Sequence of chain B:
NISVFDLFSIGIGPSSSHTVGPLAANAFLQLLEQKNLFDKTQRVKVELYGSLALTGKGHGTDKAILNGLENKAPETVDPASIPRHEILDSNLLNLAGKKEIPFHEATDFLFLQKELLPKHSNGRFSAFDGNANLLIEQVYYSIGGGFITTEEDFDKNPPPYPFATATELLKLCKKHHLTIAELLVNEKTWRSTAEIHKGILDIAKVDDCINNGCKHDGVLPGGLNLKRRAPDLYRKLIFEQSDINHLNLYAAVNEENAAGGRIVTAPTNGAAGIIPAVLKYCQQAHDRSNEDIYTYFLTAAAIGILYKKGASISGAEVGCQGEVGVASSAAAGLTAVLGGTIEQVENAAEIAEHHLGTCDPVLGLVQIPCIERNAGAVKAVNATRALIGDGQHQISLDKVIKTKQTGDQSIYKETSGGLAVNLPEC

Interface contacts:
Residue L399 in chain A contacts residue L399 in chain B (closest heavy-atom distance 3.1 Å).
Residue V276 in chain A contacts residue H326 in chain B (closest heavy-atom distance 3.5 Å).
Residue I434 in chain A is in contact with residue N284 in chain B (closest heavy-atom distance 3.7 Å).
Residue V423 in chain A is in contact with residue N427 in chain B (closest heavy-atom distance 3.5 Å).
Residue H397 in chain A is in contact with residue E416 in chain B (closest heavy-atom distance 3.1 Å).
Residue E396 in chain A is in contact with residue E416 in chain B (closest heavy-atom distance 2.5 Å).
Residue E396 in chain A contacts residue R417 in chain B (closest heavy-atom distance 2.6 Å).
Residue D281 in chain A interacts with residue R430 in chain B (closest heavy-atom distance 2.7 Å).
Residue H439 in chain A is in contact with residue I415 in chain B (closest heavy-atom distance 3.8 Å).
Residue N284 in chain A contacts residue R430 in chain B (closest heavy-atom distance 3.1 Å).
Residue K257 in chain A is in contact with residue Q438 in chain B (closest heavy-atom distance 2.9 Å).
Residue L256 in chain A interacts with residue Q438 in chain B (closest heavy-atom distance 3.3 Å).
Residue H397 in chain A is in contact with residue H397 in chain B (closest heavy-atom distance 3.8 Å).
Residue I412 in chain A contacts residue Q438 in chain B (closest heavy-atom distance 3.2 Å).
Residue D281 in chain A interacts with residue I282 in chain B (closest heavy-atom distance 3.8 Å).
Residue Q452 in chain A interacts with residue I460 in chain B (closest heavy-atom distance 3.5 Å).
Residue G435 in chain A contacts residue R259 in chain B (closest heavy-atom distance 3.4 Å).
Residue Q279 in chain A interacts with residue H326 in chain B (closest heavy-atom distance 3.6 Å).
Residue V423 in chain A interacts with residue V423 in chain B (closest heavy-atom distance 3.4 Å).
Residue H397 in chain A contacts residue K424 in chain B (closest heavy-atom distance 2.9 Å).
Residue K445 in chain A is in contact with residue D404 in chain B (closest heavy-atom distance 3.5 Å).
Residue F277 in chain A interacts with residue L433 in chain B (closest heavy-atom distance 3.5 Å).
Residue I441 in chain A contacts residue P413 in chain B (closest heavy-atom distance 3.8 Å).
Residue I282 in chain A is in contact with residue D281 in chain B (closest heavy-atom distance 3.5 Å).
Residue N427 in chain A interacts with residue N287 in chain B (closest heavy-atom distance 3.0 Å).
Residue R259 in chain A is in contact with residue I434 in chain B (closest heavy-atom distance 3.2 Å).
Residue R417 in chain A is in contact with residue E396 in chain B (closest heavy-atom distance 2.7 Å).
Residue I434 in chain A is in contact with residue R259 in chain B (closest heavy-atom distance 3.4 Å).
Residue Q438 in chain A contacts residue L256 in chain B (closest heavy-atom distance 3.4 Å).
Residue Q438 in chain A is in contact with residue I412 in chain B (closest heavy-atom distance 3.2 Å).
Residue D436 in chain A is in contact with residue R259 in chain B (closest heavy-atom distance 3.4 Å).
Residue N287 in chain A interacts with residue N427 in chain B (closest heavy-atom distance 2.8 Å).
Residue L433 in chain A is in contact with residue F277 in chain B (closest heavy-atom distance 3.5 Å).
Residue N284 in chain A is in contact with residue I434 in chain B (closest heavy-atom distance 3.5 Å).
Residue E416 in chain A contacts residue H397 in chain B (closest heavy-atom distance 3.0 Å).
Residue R430 in chain A is in contact with residue F277 in chain B (closest heavy-atom distance 3.4 Å).
Residue R259 in chain A is in contact with residue Q438 in chain B (closest heavy-atom distance 3.2 Å).
Residue P413 in chain A is in contact with residue E396 in chain B (closest heavy-atom distance 3.4 Å).
Residue R430 in chain A contacts residue N284 in chain B (closest heavy-atom distance 3.1 Å).
Residue N427 in chain A is in contact with residue V423 in chain B (closest heavy-atom distance 3.6 Å).
Residue E416 in chain A is in contact with residue E396 in chain B (closest heavy-atom distance 2.4 Å).
Residue V276 in chain A is in contact with residue L380 in chain B (closest heavy-atom distance 3.7 Å).
Residue I434 in chain A is in contact with residue F277 in chain B (closest heavy-atom distance 3.8 Å).
Residue D404 in chain A contacts residue K445 in chain B (closest heavy-atom distance 3.7 Å).
Residue Y321 in chain A contacts residue Q279 in chain B (closest heavy-atom distance 3.0 Å).
Residue K424 in chain A contacts residue H397 in chain B (closest heavy-atom distance 3.0 Å).
Residue Q440 in chain A interacts with residue I412 in chain B (closest heavy-atom distance 3.8 Å).
Residue I282 in chain A interacts with residue Q279 in chain B (closest heavy-atom distance 3.4 Å).
Residue H439 in chain A interacts with residue L256 in chain B (closest heavy-atom distance 3.8 Å).
Residue N255 in chain A interacts with residue Q438 in chain B (closest heavy-atom distance 3.0 Å).
Residue E396 in chain A interacts with residue P413 in chain B (closest heavy-atom distance 3.4 Å).
Residue Q438 in chain A contacts residue K257 in chain B (closest heavy-atom distance 3.1 Å).
Residue Q438 in chain A contacts residue R259 in chain B (closest heavy-atom distance 2.8 Å).
Residue R430 in chain A is in contact with residue D281 in chain B (closest heavy-atom distance 2.8 Å).
Residue R259 in chain A is in contact with residue G435 in chain B (closest heavy-atom distance 3.4 Å).
Residue E416 in chain A contacts residue I393 in chain B (closest heavy-atom distance 3.7 Å).
Residue Q438 in chain A contacts residue N255 in chain B (closest heavy-atom distance 3.1 Å).
Residue Q279 in chain A contacts residue R430 in chain B (closest heavy-atom distance 3.5 Å).
Residue I393 in chain A interacts with residue E416 in chain B (closest heavy-atom distance 3.6 Å).
Residue R259 in chain A contacts residue D436 in chain B (closest heavy-atom distance 3.5 Å).

Sequence of chain A:
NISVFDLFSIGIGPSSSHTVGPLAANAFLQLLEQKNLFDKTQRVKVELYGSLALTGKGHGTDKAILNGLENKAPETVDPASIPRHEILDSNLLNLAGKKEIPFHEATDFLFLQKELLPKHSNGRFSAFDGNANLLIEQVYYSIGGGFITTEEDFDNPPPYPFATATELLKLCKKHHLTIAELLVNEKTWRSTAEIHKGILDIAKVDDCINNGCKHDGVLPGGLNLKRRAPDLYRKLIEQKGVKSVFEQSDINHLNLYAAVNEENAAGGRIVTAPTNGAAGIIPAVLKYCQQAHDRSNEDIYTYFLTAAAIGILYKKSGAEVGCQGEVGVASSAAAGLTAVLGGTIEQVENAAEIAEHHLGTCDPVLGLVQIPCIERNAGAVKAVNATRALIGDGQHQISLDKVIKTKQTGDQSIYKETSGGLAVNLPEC

This data describes a binding interaction between two proteins.